Sequence of the first protein:
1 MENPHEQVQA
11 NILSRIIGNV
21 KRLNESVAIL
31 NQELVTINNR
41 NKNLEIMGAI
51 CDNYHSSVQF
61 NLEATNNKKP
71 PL

Interface contacts:
Residue N11 in the first protein contacts residue R57 in the second protein (closest heavy-atom distance 3.8 Å).
Residue N11 in the first protein interacts with residue E58 in the second protein (closest heavy-atom distance 4.8 Å).
Residue R15 in the first protein contacts residue A54 in the second protein (closest heavy-atom distance 4.0 Å).
Residue V8 in the first protein contacts residue E58 in the second protein (closest heavy-atom distance 4.5 Å).
Residue R15 in the first protein contacts residue V55 in the second protein (closest heavy-atom distance 3.3 Å).
Residue R22 in the first protein is in contact with residue I47 in the second protein (closest heavy-atom distance 4.6 Å).

Sequence of the second protein:
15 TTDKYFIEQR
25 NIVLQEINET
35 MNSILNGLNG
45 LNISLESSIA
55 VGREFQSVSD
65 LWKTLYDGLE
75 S

This data describes a binding interaction between two proteins.